Sequence of protein 2:
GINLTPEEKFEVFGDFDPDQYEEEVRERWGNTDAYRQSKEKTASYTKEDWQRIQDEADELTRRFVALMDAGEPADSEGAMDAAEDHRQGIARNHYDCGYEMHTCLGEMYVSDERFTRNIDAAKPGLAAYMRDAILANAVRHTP

Residue-level contacts at the interface:
Residue L106 in protein 2 interacts with residue A8 in protein 1 (closest heavy-atom distance 4.5 Å).
Residue L106 in protein 2 interacts with residue A11 in protein 1 (closest heavy-atom distance 4.6 Å).
Residue I91 in protein 2 contacts residue A8 in protein 1 (closest heavy-atom distance 3.8 Å).
Residue S39 in protein 2 contacts residue S1 in protein 1 (closest heavy-atom distance 4.1 Å).
Residue H95 in protein 2 contacts residue V3 in protein 1 (closest heavy-atom distance 4.7 Å).
Residue C105 in protein 2 contacts residue A11 in protein 1 (closest heavy-atom distance 1.8 Å).
Residue H95 in protein 2 interacts with residue A8 in protein 1 (closest heavy-atom distance 3.4 Å).
Residue M109 in protein 2 interacts with residue A11 in protein 1 (closest heavy-atom distance 3.8 Å).
Residue A35 in protein 2 contacts residue S1 in protein 1 (closest heavy-atom distance 3.3 Å).
Residue F116 in protein 2 contacts residue G4 in protein 1 (closest heavy-atom distance 3.3 Å).
Residue F116 in protein 2 interacts with residue V3 in protein 1 (closest heavy-atom distance 4.6 Å).
Residue P19 in protein 2 contacts residue V3 in protein 1 (closest heavy-atom distance 4.4 Å).
Residue Y110 in protein 2 is in contact with residue A8 in protein 1 (closest heavy-atom distance 2.8 Å).
Residue V26 in protein 2 interacts with residue V3 in protein 1 (closest heavy-atom distance 3.4 Å).
Residue F17 in protein 2 is in contact with residue A6 in protein 1 (closest heavy-atom distance 4.4 Å).
Residue F116 in protein 2 is in contact with residue A6 in protein 1 (closest heavy-atom distance 3.8 Å).
Residue T33 in protein 2 interacts with residue A11 in protein 1 (closest heavy-atom distance 3.1 Å).
Residue W30 in protein 2 interacts with residue V3 in protein 1 (closest heavy-atom distance 3.9 Å).
Residue Y36 in protein 2 is in contact with residue S1 in protein 1 (closest heavy-atom distance 2.8 Å).
Residue V26 in protein 2 contacts residue G4 in protein 1 (closest heavy-atom distance 3.3 Å).
Residue T33 in protein 2 contacts residue S1 in protein 1 (closest heavy-atom distance 3.3 Å).
Residue Y36 in protein 2 interacts with residue V3 in protein 1 (closest heavy-atom distance 4.2 Å).
Residue Y110 in protein 2 is in contact with residue A6 in protein 1 (closest heavy-atom distance 3.8 Å).
Residue Y96 in protein 2 is in contact with residue S1 in protein 1 (closest heavy-atom distance 4.4 Å).
Residue M102 in protein 2 interacts with residue A11 in protein 1 (closest heavy-atom distance 4.8 Å).
Residue W30 in protein 2 interacts with residue A11 in protein 1 (closest heavy-atom distance 4.8 Å).
Residue I120 in protein 2 is in contact with residue A6 in protein 1 (closest heavy-atom distance 3.8 Å).

These two protein chains interact to form a complex.

Sequence of protein 1:
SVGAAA